Sequence of chain B:
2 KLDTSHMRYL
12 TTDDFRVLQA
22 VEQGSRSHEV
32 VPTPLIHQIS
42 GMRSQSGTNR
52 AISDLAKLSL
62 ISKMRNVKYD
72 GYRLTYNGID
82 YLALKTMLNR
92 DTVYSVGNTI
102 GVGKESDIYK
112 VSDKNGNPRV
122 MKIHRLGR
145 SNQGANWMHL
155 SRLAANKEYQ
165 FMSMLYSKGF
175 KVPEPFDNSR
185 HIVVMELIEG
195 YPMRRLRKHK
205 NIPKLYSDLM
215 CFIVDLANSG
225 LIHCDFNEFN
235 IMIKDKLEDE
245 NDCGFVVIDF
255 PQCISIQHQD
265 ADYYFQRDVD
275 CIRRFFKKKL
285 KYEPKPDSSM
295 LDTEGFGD

Contacts between the two chains:
Residue T758 in chain A contacts residue Y10 in chain B (closest heavy-atom distance 2.3 Å).
Residue S742 in chain A interacts with residue Y10 in chain B (closest heavy-atom distance 3.2 Å).
Residue Y374 in chain A contacts residue Y95 in chain B (closest heavy-atom distance 4.0 Å).
Residue G743 in chain A is in contact with residue R9 in chain B (closest heavy-atom distance 4.5 Å).
Residue R741 in chain A contacts residue Y10 in chain B (closest heavy-atom distance 4.6 Å).
Residue L380 in chain A is in contact with residue S96 in chain B (closest heavy-atom distance 3.2 Å).
Residue F379 in chain A interacts with residue Y95 in chain B (closest heavy-atom distance 3.2 Å).
Residue S742 in chain A is in contact with residue R9 in chain B (closest heavy-atom distance 4.9 Å).
Residue F759 in chain A is in contact with residue Y10 in chain B (closest heavy-atom distance 3.4 Å).
Residue N509 in chain A contacts residue T12 in chain B (closest heavy-atom distance 4.5 Å).
Residue T758 in chain A interacts with residue R9 in chain B (closest heavy-atom distance 4.5 Å).
Residue D760 in chain A contacts residue Y10 in chain B (closest heavy-atom distance 4.5 Å).
Residue H377 in chain A is in contact with residue Y95 in chain B (closest heavy-atom distance 3.5 Å).
Residue G378 in chain A interacts with residue Y95 in chain B (closest heavy-atom distance 2.9 Å).
Residue N509 in chain A interacts with residue T13 in chain B (closest heavy-atom distance 4.5 Å).
Residue F744 in chain A is in contact with residue R9 in chain B (closest heavy-atom distance 4.1 Å).
Residue H377 in chain A is in contact with residue L89 in chain B (closest heavy-atom distance 4.1 Å).
Residue F379 in chain A is in contact with residue S96 in chain B (closest heavy-atom distance 4.5 Å).
Residue L380 in chain A contacts residue Y95 in chain B (closest heavy-atom distance 3.6 Å).
Residue L380 in chain A is in contact with residue S113 in chain B (closest heavy-atom distance 4.7 Å).
Residue D760 in chain A contacts residue K58 in chain B (closest heavy-atom distance 2.4 Å).
Residue T758 in chain A contacts residue S6 in chain B (closest heavy-atom distance 4.5 Å).
Residue D375 in chain A contacts residue Y95 in chain B (closest heavy-atom distance 2.5 Å).
Residue G378 in chain A contacts residue S96 in chain B (closest heavy-atom distance 3.4 Å).

Sequence of chain A:
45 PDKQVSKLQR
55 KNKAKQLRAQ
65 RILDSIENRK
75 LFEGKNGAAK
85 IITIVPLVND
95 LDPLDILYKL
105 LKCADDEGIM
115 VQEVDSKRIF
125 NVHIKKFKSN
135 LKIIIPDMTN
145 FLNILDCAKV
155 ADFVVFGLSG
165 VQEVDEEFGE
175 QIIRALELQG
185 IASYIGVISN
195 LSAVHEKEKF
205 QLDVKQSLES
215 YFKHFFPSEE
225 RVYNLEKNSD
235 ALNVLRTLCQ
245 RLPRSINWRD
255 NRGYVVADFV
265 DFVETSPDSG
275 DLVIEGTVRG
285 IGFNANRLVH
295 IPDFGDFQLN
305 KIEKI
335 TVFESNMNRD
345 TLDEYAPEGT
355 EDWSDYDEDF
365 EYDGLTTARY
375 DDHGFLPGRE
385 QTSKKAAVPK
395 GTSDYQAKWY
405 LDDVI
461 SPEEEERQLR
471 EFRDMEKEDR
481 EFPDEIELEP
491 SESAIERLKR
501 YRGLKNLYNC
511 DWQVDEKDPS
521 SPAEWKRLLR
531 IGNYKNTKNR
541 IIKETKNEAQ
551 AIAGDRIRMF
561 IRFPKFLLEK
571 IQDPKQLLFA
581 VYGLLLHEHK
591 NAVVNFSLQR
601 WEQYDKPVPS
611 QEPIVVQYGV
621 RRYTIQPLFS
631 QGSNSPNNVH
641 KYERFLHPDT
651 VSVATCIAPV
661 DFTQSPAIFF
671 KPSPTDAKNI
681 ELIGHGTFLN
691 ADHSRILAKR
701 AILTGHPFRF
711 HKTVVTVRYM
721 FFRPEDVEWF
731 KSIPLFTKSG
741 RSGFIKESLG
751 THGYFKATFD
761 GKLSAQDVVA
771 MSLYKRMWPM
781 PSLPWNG

This data describes a binding interaction between two proteins.